Sequence of protein 2:
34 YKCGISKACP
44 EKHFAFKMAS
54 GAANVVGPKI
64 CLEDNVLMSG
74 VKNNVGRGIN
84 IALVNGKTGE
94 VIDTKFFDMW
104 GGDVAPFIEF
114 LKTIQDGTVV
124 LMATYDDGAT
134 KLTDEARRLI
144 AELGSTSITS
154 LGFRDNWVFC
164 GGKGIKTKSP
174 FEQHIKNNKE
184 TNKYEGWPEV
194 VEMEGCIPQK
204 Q

The following describes two proteins that form a bound complex.

Sequence of protein 1:
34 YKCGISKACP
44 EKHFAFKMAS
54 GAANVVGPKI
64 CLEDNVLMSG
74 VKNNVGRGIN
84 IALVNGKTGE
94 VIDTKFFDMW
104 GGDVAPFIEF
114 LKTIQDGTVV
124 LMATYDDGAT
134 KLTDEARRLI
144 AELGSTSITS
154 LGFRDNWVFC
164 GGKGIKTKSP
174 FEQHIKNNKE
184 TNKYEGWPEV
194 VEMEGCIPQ

Contacts between the two chains:
Residue C163 in protein 2 contacts residue S172 in protein 1 (closest heavy-atom distance 2.6 Å).
Residue N180 in protein 2 contacts residue F156 in protein 1 (closest heavy-atom distance 3.0 Å).
Residue G198 in protein 2 interacts with residue F49 in protein 1 (closest heavy-atom distance 3.2 Å).
Residue S172 in protein 2 is in contact with residue C163 in protein 1 (closest heavy-atom distance 2.7 Å).
Residue T149 in protein 2 is in contact with residue E175 in protein 1 (closest heavy-atom distance 2.8 Å).
Residue S53 in protein 2 is in contact with residue V194 in protein 1 (closest heavy-atom distance 3.0 Å).
Residue D129 in protein 2 contacts residue W190 in protein 1 (closest heavy-atom distance 2.9 Å).
Residue W160 in protein 2 interacts with residue E175 in protein 1 (closest heavy-atom distance 2.8 Å).
Residue R157 in protein 2 contacts residue G189 in protein 1 (closest heavy-atom distance 3.2 Å).
Residue Q202 in protein 2 interacts with residue K45 in protein 1 (closest heavy-atom distance 3.0 Å).
Residue D158 in protein 2 contacts residue H177 in protein 1 (closest heavy-atom distance 3.0 Å).
Residue N180 in protein 2 is in contact with residue D158 in protein 1 (closest heavy-atom distance 2.8 Å).
Residue K171 in protein 2 contacts residue T149 in protein 1 (closest heavy-atom distance 3.3 Å).
Residue F47 in protein 2 is in contact with residue I200 in protein 1 (closest heavy-atom distance 2.8 Å).
Residue F156 in protein 2 interacts with residue N180 in protein 1 (closest heavy-atom distance 3.0 Å).
Residue K90 in protein 2 is in contact with residue Q202 in protein 1 (closest heavy-atom distance 2.8 Å).
Residue F174 in protein 2 contacts residue C163 in protein 1 (closest heavy-atom distance 3.0 Å).
Residue G147 in protein 2 is in contact with residue S172 in protein 1 (closest heavy-atom distance 2.8 Å).
Residue E192 in protein 2 interacts with residue N159 in protein 1 (closest heavy-atom distance 2.8 Å).
Residue G189 in protein 2 interacts with residue R157 in protein 1 (closest heavy-atom distance 3.1 Å).
Residue H177 in protein 2 is in contact with residue D158 in protein 1 (closest heavy-atom distance 3.1 Å).
Residue W190 in protein 2 interacts with residue D129 in protein 1 (closest heavy-atom distance 2.8 Å).
Residue I178 in protein 2 is in contact with residue N159 in protein 1 (closest heavy-atom distance 3.0 Å).
Residue K179 in protein 2 contacts residue D158 in protein 1 (closest heavy-atom distance 3.3 Å).
Residue E175 in protein 2 interacts with residue T149 in protein 1 (closest heavy-atom distance 2.7 Å).
Residue C42 in protein 2 interacts with residue C199 in protein 1 (closest heavy-atom distance 2.0 Å).
Residue C199 in protein 2 contacts residue C42 in protein 1 (closest heavy-atom distance 2.0 Å).
Residue F49 in protein 2 is in contact with residue G198 in protein 1 (closest heavy-atom distance 3.1 Å).
Residue S172 in protein 2 interacts with residue G147 in protein 1 (closest heavy-atom distance 2.9 Å).
Residue K203 in protein 2 contacts residue G89 in protein 1 (closest heavy-atom distance 2.8 Å).
Residue E175 in protein 2 is in contact with residue S150 in protein 1 (closest heavy-atom distance 3.1 Å).
Residue C163 in protein 2 is in contact with residue F174 in protein 1 (closest heavy-atom distance 3.0 Å).
Residue V194 in protein 2 interacts with residue S53 in protein 1 (closest heavy-atom distance 3.0 Å).
Residue E175 in protein 2 contacts residue W160 in protein 1 (closest heavy-atom distance 2.8 Å).
Residue P191 in protein 2 is in contact with residue R157 in protein 1 (closest heavy-atom distance 3.2 Å).
Residue E197 in protein 2 interacts with residue F49 in protein 1 (closest heavy-atom distance 3.3 Å).
Residue I200 in protein 2 contacts residue F47 in protein 1 (closest heavy-atom distance 2.8 Å).
Residue A52 in protein 2 is in contact with residue V194 in protein 1 (closest heavy-atom distance 3.3 Å).
Residue N159 in protein 2 interacts with residue I178 in protein 1 (closest heavy-atom distance 2.9 Å).
Residue Q202 in protein 2 interacts with residue K90 in protein 1 (closest heavy-atom distance 2.8 Å).
Residue K45 in protein 2 interacts with residue Q202 in protein 1 (closest heavy-atom distance 3.0 Å).
Residue G89 in protein 2 interacts with residue Q202 in protein 1 (closest heavy-atom distance 3.2 Å).
Residue V161 in protein 2 interacts with residue Q176 in protein 1 (closest heavy-atom distance 3.0 Å).
Residue Q176 in protein 2 is in contact with residue V161 in protein 1 (closest heavy-atom distance 3.0 Å).
Residue I200 in protein 2 contacts residue H46 in protein 1 (closest heavy-atom distance 3.3 Å).
Residue K179 in protein 2 is in contact with residue S153 in protein 1 (closest heavy-atom distance 3.2 Å).
Residue R157 in protein 2 interacts with residue P191 in protein 1 (closest heavy-atom distance 3.2 Å).
Residue K171 in protein 2 is in contact with residue S148 in protein 1 (closest heavy-atom distance 3.0 Å).
Residue M196 in protein 2 contacts residue M51 in protein 1 (closest heavy-atom distance 2.8 Å).
Residue F49 in protein 2 interacts with residue E197 in protein 1 (closest heavy-atom distance 3.2 Å).
Residue S39 in protein 2 contacts residue E197 in protein 1 (closest heavy-atom distance 3.0 Å).
Residue S148 in protein 2 interacts with residue K171 in protein 1 (closest heavy-atom distance 2.8 Å).
Residue A144 in protein 2 is in contact with residue K171 in protein 1 (closest heavy-atom distance 3.2 Å).
Residue S148 in protein 2 interacts with residue E175 in protein 1 (closest heavy-atom distance 2.7 Å).
Residue D158 in protein 2 interacts with residue N180 in protein 1 (closest heavy-atom distance 2.8 Å).
Residue E175 in protein 2 interacts with residue S148 in protein 1 (closest heavy-atom distance 2.7 Å).
Residue H46 in protein 2 interacts with residue I200 in protein 1 (closest heavy-atom distance 3.2 Å).
Residue N159 in protein 2 interacts with residue E192 in protein 1 (closest heavy-atom distance 2.9 Å).
Residue E197 in protein 2 contacts residue S39 in protein 1 (closest heavy-atom distance 2.8 Å).
Residue M51 in protein 2 is in contact with residue M196 in protein 1 (closest heavy-atom distance 2.8 Å).